Sequence of protein 2:
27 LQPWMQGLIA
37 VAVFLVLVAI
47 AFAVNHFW

Contacts between the two chains:
Residue T654 in protein 1 interacts with residue L41 in protein 2 (closest heavy-atom distance 5.0 Å).
Residue I650 in protein 1 interacts with residue V44 in protein 2 (closest heavy-atom distance 3.8 Å).
Residue Y662 in protein 1 is in contact with residue P29 in protein 2 (closest heavy-atom distance 3.5 Å).
Residue F658 in protein 1 interacts with residue A36 in protein 2 (closest heavy-atom distance 5.0 Å).
Residue A661 in protein 1 is in contact with residue A36 in protein 2 (closest heavy-atom distance 3.1 Å).
Residue I650 in protein 1 interacts with residue F40 in protein 2 (closest heavy-atom distance 4.0 Å).
Residue N646 in protein 1 is in contact with residue F48 in protein 2 (closest heavy-atom distance 3.1 Å).
Residue Y662 in protein 1 interacts with residue Q32 in protein 2 (closest heavy-atom distance 4.9 Å).
Residue V653 in protein 1 is in contact with residue F40 in protein 2 (closest heavy-atom distance 3.1 Å).
Residue F658 in protein 1 interacts with residue L34 in protein 2 (closest heavy-atom distance 4.1 Å).
Residue I650 in protein 1 interacts with residue F48 in protein 2 (closest heavy-atom distance 3.6 Å).
Residue F658 in protein 1 interacts with residue W30 in protein 2 (closest heavy-atom distance 4.7 Å).
Residue V657 in protein 1 interacts with residue V37 in protein 2 (closest heavy-atom distance 4.4 Å).
Residue Y662 in protein 1 is in contact with residue W30 in protein 2 (closest heavy-atom distance 4.0 Å).
Residue Y662 in protein 1 interacts with residue G33 in protein 2 (closest heavy-atom distance 4.2 Å).
Residue T654 in protein 1 contacts residue F40 in protein 2 (closest heavy-atom distance 3.1 Å).
Residue T654 in protein 1 contacts residue V37 in protein 2 (closest heavy-atom distance 3.7 Å).
Residue V657 in protein 1 interacts with residue A36 in protein 2 (closest heavy-atom distance 3.6 Å).
Residue F658 in protein 1 is in contact with residue G33 in protein 2 (closest heavy-atom distance 3.4 Å).
Residue A661 in protein 1 contacts residue Q32 in protein 2 (closest heavy-atom distance 3.4 Å).
Residue F658 in protein 1 contacts residue V37 in protein 2 (closest heavy-atom distance 3.4 Å).
Residue A661 in protein 1 is in contact with residue G33 in protein 2 (closest heavy-atom distance 3.9 Å).
Residue V657 in protein 1 contacts residue F40 in protein 2 (closest heavy-atom distance 3.6 Å).
Residue A661 in protein 1 is in contact with residue P29 in protein 2 (closest heavy-atom distance 4.2 Å).

Sequence of protein 1:
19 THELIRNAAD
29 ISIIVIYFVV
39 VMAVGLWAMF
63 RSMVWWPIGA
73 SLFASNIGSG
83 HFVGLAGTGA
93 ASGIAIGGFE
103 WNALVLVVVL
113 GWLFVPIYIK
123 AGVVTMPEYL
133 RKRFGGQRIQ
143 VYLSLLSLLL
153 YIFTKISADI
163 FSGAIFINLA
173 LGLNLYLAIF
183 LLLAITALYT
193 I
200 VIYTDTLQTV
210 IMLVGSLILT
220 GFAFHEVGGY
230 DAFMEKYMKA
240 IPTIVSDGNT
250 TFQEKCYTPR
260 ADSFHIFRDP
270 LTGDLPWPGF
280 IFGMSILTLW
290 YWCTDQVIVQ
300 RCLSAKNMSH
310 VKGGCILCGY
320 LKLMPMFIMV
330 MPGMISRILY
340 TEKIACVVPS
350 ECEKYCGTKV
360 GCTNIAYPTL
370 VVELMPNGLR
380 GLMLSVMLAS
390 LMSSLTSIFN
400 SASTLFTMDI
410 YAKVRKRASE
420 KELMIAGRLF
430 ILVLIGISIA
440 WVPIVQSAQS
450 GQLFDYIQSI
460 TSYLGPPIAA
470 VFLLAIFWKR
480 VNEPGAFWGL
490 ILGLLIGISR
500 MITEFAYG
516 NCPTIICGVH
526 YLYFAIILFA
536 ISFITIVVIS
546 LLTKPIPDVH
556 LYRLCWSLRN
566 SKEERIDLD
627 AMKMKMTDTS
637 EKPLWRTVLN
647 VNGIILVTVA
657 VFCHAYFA

This data describes a binding interaction between two proteins.